Residue-level contacts at the interface:
Residue D120 in protein 2 interacts with residue V122 in protein 1 (closest heavy-atom distance 3.8 Å).
Residue D72 in protein 2 contacts residue D117 in protein 1 (closest heavy-atom distance 3.9 Å).
Residue Q70 in protein 2 interacts with residue D120 in protein 1 (closest heavy-atom distance 4.0 Å).
Residue V82 in protein 2 is in contact with residue L158 in protein 1 (closest heavy-atom distance 4.0 Å).
Residue K76 in protein 2 is in contact with residue F162 in protein 1 (closest heavy-atom distance 3.9 Å).
Residue E78 in protein 2 interacts with residue R43 in protein 1 (closest heavy-atom distance 3.4 Å).
Residue K76 in protein 2 interacts with residue D167 in protein 1 (closest heavy-atom distance 3.1 Å).
Residue N74 in protein 2 interacts with residue V149 in protein 1 (closest heavy-atom distance 3.8 Å).
Residue L158 in protein 2 contacts residue G77 in protein 1 (closest heavy-atom distance 3.8 Å).
Residue F162 in protein 2 contacts residue V75 in protein 1 (closest heavy-atom distance 3.4 Å).
Residue G163 in protein 2 is in contact with residue K76 in protein 1 (closest heavy-atom distance 4.0 Å).
Residue A146 in protein 2 is in contact with residue R143 in protein 1 (closest heavy-atom distance 3.4 Å).
Residue D167 in protein 2 interacts with residue K76 in protein 1 (closest heavy-atom distance 3.3 Å).
Residue N147 in protein 2 interacts with residue L87 in protein 1 (closest heavy-atom distance 3.6 Å).
Residue D72 in protein 2 is in contact with residue H151 in protein 1 (closest heavy-atom distance 3.5 Å).
Residue I157 in protein 2 is in contact with residue K76 in protein 1 (closest heavy-atom distance 3.7 Å).
Residue V148 in protein 2 contacts residue N74 in protein 1 (closest heavy-atom distance 3.7 Å).
Residue Q70 in protein 2 contacts residue Q119 in protein 1 (closest heavy-atom distance 3.9 Å).
Residue L87 in protein 2 contacts residue A146 in protein 1 (closest heavy-atom distance 3.6 Å).
Residue V122 in protein 2 interacts with residue D120 in protein 1 (closest heavy-atom distance 3.7 Å).
Residue T9 in protein 2 contacts residue I157 in protein 1 (closest heavy-atom distance 4.0 Å).
Residue Q119 in protein 2 is in contact with residue G71 in protein 1 (closest heavy-atom distance 3.4 Å).
Residue D72 in protein 2 interacts with residue V149 in protein 1 (closest heavy-atom distance 3.4 Å).
Residue G71 in protein 2 interacts with residue Q119 in protein 1 (closest heavy-atom distance 3.2 Å).
Residue D6 in protein 2 contacts residue I157 in protein 1 (closest heavy-atom distance 3.2 Å).
Residue A146 in protein 2 contacts residue H85 in protein 1 (closest heavy-atom distance 3.6 Å).
Residue H85 in protein 2 is in contact with residue N147 in protein 1 (closest heavy-atom distance 3.2 Å).
Residue V149 in protein 2 interacts with residue A73 in protein 1 (closest heavy-atom distance 3.8 Å).
Residue Q70 in protein 2 contacts residue I94 in protein 1 (closest heavy-atom distance 3.9 Å).
Residue D72 in protein 2 contacts residue N147 in protein 1 (closest heavy-atom distance 3.7 Å).
Residue D120 in protein 2 contacts residue D120 in protein 1 (closest heavy-atom distance 2.7 Å).
Residue G77 in protein 2 interacts with residue I157 in protein 1 (closest heavy-atom distance 3.0 Å).
Residue L87 in protein 2 is in contact with residue N147 in protein 1 (closest heavy-atom distance 3.8 Å).
Residue N147 in protein 2 interacts with residue D72 in protein 1 (closest heavy-atom distance 4.1 Å).
Residue Q119 in protein 2 is in contact with residue L87 in protein 1 (closest heavy-atom distance 3.8 Å).
Residue I157 in protein 2 contacts residue G77 in protein 1 (closest heavy-atom distance 2.8 Å).
Residue E78 in protein 2 contacts residue D167 in protein 1 (closest heavy-atom distance 3.7 Å).
Residue H151 in protein 2 is in contact with residue D72 in protein 1 (closest heavy-atom distance 3.7 Å).
Residue A146 in protein 2 contacts residue L87 in protein 1 (closest heavy-atom distance 3.6 Å).
Residue Q119 in protein 2 is in contact with residue Q70 in protein 1 (closest heavy-atom distance 3.8 Å).
Residue Q119 in protein 2 is in contact with residue D72 in protein 1 (closest heavy-atom distance 2.7 Å).
Residue H85 in protein 2 interacts with residue A146 in protein 1 (closest heavy-atom distance 3.7 Å).
Residue N147 in protein 2 is in contact with residue H85 in protein 1 (closest heavy-atom distance 3.1 Å).
Residue N74 in protein 2 is in contact with residue V148 in protein 1 (closest heavy-atom distance 3.3 Å).
Residue N147 in protein 2 contacts residue N74 in protein 1 (closest heavy-atom distance 3.4 Å).
Residue D72 in protein 2 contacts residue Q119 in protein 1 (closest heavy-atom distance 2.8 Å).
Residue L87 in protein 2 is in contact with residue D120 in protein 1 (closest heavy-atom distance 4.1 Å).
Residue V149 in protein 2 interacts with residue D72 in protein 1 (closest heavy-atom distance 3.5 Å).
Residue V75 in protein 2 is in contact with residue F162 in protein 1 (closest heavy-atom distance 3.2 Å).
Residue V75 in protein 2 is in contact with residue I157 in protein 1 (closest heavy-atom distance 3.5 Å).
Residue I157 in protein 2 contacts residue T9 in protein 1 (closest heavy-atom distance 3.5 Å).
Residue I8 in protein 2 is in contact with residue L158 in protein 1 (closest heavy-atom distance 3.8 Å).
Residue I157 in protein 2 is in contact with residue D6 in protein 1 (closest heavy-atom distance 4.0 Å).
Residue L87 in protein 2 is in contact with residue Q119 in protein 1 (closest heavy-atom distance 3.6 Å).
Residue I157 in protein 2 contacts residue V75 in protein 1 (closest heavy-atom distance 3.1 Å).
Residue N74 in protein 2 contacts residue N147 in protein 1 (closest heavy-atom distance 3.2 Å).
Residue K76 in protein 2 contacts residue I157 in protein 1 (closest heavy-atom distance 3.7 Å).
Residue V149 in protein 2 is in contact with residue N74 in protein 1 (closest heavy-atom distance 4.1 Å).
Residue A73 in protein 2 contacts residue V149 in protein 1 (closest heavy-atom distance 3.8 Å).
Residue R143 in protein 2 interacts with residue A146 in protein 1 (closest heavy-atom distance 3.6 Å).

Sequence of protein 2:
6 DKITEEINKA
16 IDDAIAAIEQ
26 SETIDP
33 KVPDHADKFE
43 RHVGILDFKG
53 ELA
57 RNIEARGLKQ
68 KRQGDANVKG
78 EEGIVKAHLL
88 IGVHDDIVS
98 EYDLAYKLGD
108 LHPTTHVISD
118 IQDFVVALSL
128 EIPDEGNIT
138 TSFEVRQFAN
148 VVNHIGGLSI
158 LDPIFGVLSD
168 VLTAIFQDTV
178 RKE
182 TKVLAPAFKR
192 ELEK

Sequence of protein 1:
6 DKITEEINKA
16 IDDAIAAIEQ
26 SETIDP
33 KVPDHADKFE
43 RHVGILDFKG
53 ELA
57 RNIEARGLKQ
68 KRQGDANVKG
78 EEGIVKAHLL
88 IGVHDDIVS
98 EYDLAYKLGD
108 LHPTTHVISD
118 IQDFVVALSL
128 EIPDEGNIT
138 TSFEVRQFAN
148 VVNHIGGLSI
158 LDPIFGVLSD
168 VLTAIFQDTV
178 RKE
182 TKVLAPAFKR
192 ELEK

This data describes a binding interaction between two proteins.